Residue-level contacts at the interface:
Residue S17 in chain A is in contact with residue C19 in chain B (closest heavy-atom distance 4.3 Å).
Residue Y18 in chain A contacts residue C19 in chain B (closest heavy-atom distance 3.2 Å).
Residue T21 in chain A is in contact with residue S17 in chain B (closest heavy-atom distance 3.9 Å).
Residue C9 in chain A is in contact with residue C8 in chain B (closest heavy-atom distance 2.0 Å).
Residue C19 in chain A contacts residue Y18 in chain B (closest heavy-atom distance 3.2 Å).
Residue A3 in chain A contacts residue C9 in chain B (closest heavy-atom distance 4.4 Å).
Residue F15 in chain A contacts residue F28 in chain B (closest heavy-atom distance 3.4 Å).
Residue P20 in chain A contacts residue S17 in chain B (closest heavy-atom distance 4.5 Å).
Residue C19 in chain A is in contact with residue T21 in chain B (closest heavy-atom distance 3.6 Å).
Residue N7 in chain A is in contact with residue L11 in chain B (closest heavy-atom distance 3.5 Å).
Residue F28 in chain A interacts with residue F15 in chain B (closest heavy-atom distance 3.5 Å).
Residue R14 in chain A is in contact with residue G24 in chain B (closest heavy-atom distance 4.7 Å).
Residue P20 in chain A contacts residue F15 in chain B (closest heavy-atom distance 3.8 Å).
Residue Y18 in chain A contacts residue Y18 in chain B (closest heavy-atom distance 3.9 Å).
Residue N7 in chain A is in contact with residue C9 in chain B (closest heavy-atom distance 3.6 Å).
Residue G24 in chain A interacts with residue F15 in chain B (closest heavy-atom distance 3.4 Å).
Residue I25 in chain A interacts with residue F15 in chain B (closest heavy-atom distance 4.0 Å).
Residue F15 in chain A is in contact with residue P20 in chain B (closest heavy-atom distance 3.5 Å).
Residue P20 in chain A contacts residue C19 in chain B (closest heavy-atom distance 5.0 Å).
Residue Y18 in chain A contacts residue P20 in chain B (closest heavy-atom distance 3.8 Å).
Residue G16 in chain A is in contact with residue P20 in chain B (closest heavy-atom distance 4.8 Å).
Residue Y18 in chain A interacts with residue L11 in chain B (closest heavy-atom distance 5.0 Å).
Residue F15 in chain A is in contact with residue I25 in chain B (closest heavy-atom distance 3.8 Å).
Residue F15 in chain A is in contact with residue T21 in chain B (closest heavy-atom distance 4.8 Å).
Residue I10 in chain A is in contact with residue R5 in chain B (closest heavy-atom distance 3.5 Å).
Residue T21 in chain A is in contact with residue C19 in chain B (closest heavy-atom distance 3.5 Å).
Residue N7 in chain A contacts residue C8 in chain B (closest heavy-atom distance 3.5 Å).
Residue C8 in chain A contacts residue Y18 in chain B (closest heavy-atom distance 5.0 Å).
Residue Y18 in chain A is in contact with residue C9 in chain B (closest heavy-atom distance 3.9 Å).
Residue V2 in chain A interacts with residue L11 in chain B (closest heavy-atom distance 3.8 Å).
Residue C8 in chain A is in contact with residue C8 in chain B (closest heavy-atom distance 3.4 Å).
Residue I10 in chain A contacts residue Y18 in chain B (closest heavy-atom distance 3.9 Å).
Residue I10 in chain A contacts residue C8 in chain B (closest heavy-atom distance 3.6 Å).
Residue R14 in chain A interacts with residue F28 in chain B (closest heavy-atom distance 3.6 Å).
Residue N7 in chain A is in contact with residue I10 in chain B (closest heavy-atom distance 4.4 Å).
Residue S17 in chain A contacts residue T21 in chain B (closest heavy-atom distance 4.0 Å).
Residue C9 in chain A contacts residue C9 in chain B (closest heavy-atom distance 4.9 Å).
Residue S17 in chain A is in contact with residue P20 in chain B (closest heavy-atom distance 3.8 Å).
Residue T21 in chain A is in contact with residue F15 in chain B (closest heavy-atom distance 4.8 Å).
Residue A3 in chain A interacts with residue L11 in chain B (closest heavy-atom distance 3.5 Å).
Residue P20 in chain A interacts with residue Y18 in chain B (closest heavy-atom distance 3.5 Å).
Residue C19 in chain A interacts with residue P20 in chain B (closest heavy-atom distance 4.9 Å).
Residue C8 in chain A is in contact with residue L11 in chain B (closest heavy-atom distance 4.8 Å).
Residue G16 in chain A is in contact with residue G24 in chain B (closest heavy-atom distance 5.0 Å).
Residue F15 in chain A interacts with residue G24 in chain B (closest heavy-atom distance 3.3 Å).
Residue C8 in chain A contacts residue C9 in chain B (closest heavy-atom distance 2.0 Å).
Residue C19 in chain A contacts residue C19 in chain B (closest heavy-atom distance 2.8 Å).
Residue G24 in chain A is in contact with residue R14 in chain B (closest heavy-atom distance 4.4 Å).
Residue F28 in chain A contacts residue R14 in chain B (closest heavy-atom distance 3.7 Å).
Residue I10 in chain A is in contact with residue C9 in chain B (closest heavy-atom distance 4.5 Å).
Residue G24 in chain A interacts with residue G16 in chain B (closest heavy-atom distance 4.9 Å).
Residue C19 in chain A is in contact with residue S17 in chain B (closest heavy-atom distance 4.6 Å).

Sequence of chain A:
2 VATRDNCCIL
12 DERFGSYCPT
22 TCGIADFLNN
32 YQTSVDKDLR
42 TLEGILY

These two protein chains interact to form a complex.

Sequence of chain B:
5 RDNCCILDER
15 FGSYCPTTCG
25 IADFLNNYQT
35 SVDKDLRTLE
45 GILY